Sequence of protein 1:
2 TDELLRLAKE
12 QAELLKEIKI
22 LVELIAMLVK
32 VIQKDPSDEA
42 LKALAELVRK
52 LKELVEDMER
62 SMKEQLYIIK

Sequence of protein 2:
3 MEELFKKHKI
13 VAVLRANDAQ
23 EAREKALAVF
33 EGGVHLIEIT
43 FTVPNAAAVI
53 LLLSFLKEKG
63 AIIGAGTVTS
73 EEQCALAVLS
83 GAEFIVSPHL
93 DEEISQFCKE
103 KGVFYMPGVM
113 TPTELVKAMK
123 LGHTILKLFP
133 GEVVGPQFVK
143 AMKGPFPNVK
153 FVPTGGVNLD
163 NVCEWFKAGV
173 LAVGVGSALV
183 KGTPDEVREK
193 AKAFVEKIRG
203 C

Residue-level contacts at the interface:
Residue A49 in protein 2 interacts with residue L25 in protein 1 (closest heavy-atom distance 3.8 Å).
Residue L53 in protein 2 is in contact with residue A44 in protein 1 (closest heavy-atom distance 4.2 Å).
Residue S82 in protein 2 contacts residue L25 in protein 1 (closest heavy-atom distance 4.1 Å).
Residue E74 in protein 2 interacts with residue I21 in protein 1 (closest heavy-atom distance 4.2 Å).
Residue L54 in protein 2 is in contact with residue A41 in protein 1 (closest heavy-atom distance 3.9 Å).
Residue A48 in protein 2 contacts residue M28 in protein 1 (closest heavy-atom distance 4.7 Å).
Residue L81 in protein 2 is in contact with residue L22 in protein 1 (closest heavy-atom distance 3.7 Å).
Residue L54 in protein 2 contacts residue E40 in protein 1 (closest heavy-atom distance 4.7 Å).
Residue L78 in protein 2 contacts residue I21 in protein 1 (closest heavy-atom distance 3.4 Å).
Residue L81 in protein 2 contacts residue L25 in protein 1 (closest heavy-atom distance 3.9 Å).
Residue A50 in protein 2 contacts residue L29 in protein 1 (closest heavy-atom distance 4.3 Å).
Residue L54 in protein 2 is in contact with residue A44 in protein 1 (closest heavy-atom distance 4.6 Å).
Residue N47 in protein 2 interacts with residue K31 in protein 1 (closest heavy-atom distance 4.0 Å).
Residue L78 in protein 2 is in contact with residue E24 in protein 1 (closest heavy-atom distance 4.2 Å).
Residue A50 in protein 2 is in contact with residue L25 in protein 1 (closest heavy-atom distance 4.1 Å).
Residue A50 in protein 2 is in contact with residue M28 in protein 1 (closest heavy-atom distance 4.3 Å).
Residue N47 in protein 2 is in contact with residue M28 in protein 1 (closest heavy-atom distance 3.9 Å).
Residue A77 in protein 2 interacts with residue I21 in protein 1 (closest heavy-atom distance 4.0 Å).
Residue A49 in protein 2 is in contact with residue M28 in protein 1 (closest heavy-atom distance 4.2 Å).
Residue N47 in protein 2 is in contact with residue V32 in protein 1 (closest heavy-atom distance 3.6 Å).
Residue L53 in protein 2 is in contact with residue L48 in protein 1 (closest heavy-atom distance 3.9 Å).
Residue L78 in protein 2 is in contact with residue L25 in protein 1 (closest heavy-atom distance 3.9 Å).
Residue L54 in protein 2 interacts with residue V32 in protein 1 (closest heavy-atom distance 4.0 Å).
Residue L53 in protein 2 is in contact with residue L25 in protein 1 (closest heavy-atom distance 4.5 Å).
Residue R25 in protein 2 is in contact with residue V32 in protein 1 (closest heavy-atom distance 3.5 Å).
Residue L78 in protein 2 interacts with residue M28 in protein 1 (closest heavy-atom distance 3.7 Å).
Residue Q22 in protein 2 is in contact with residue D36 in protein 1 (closest heavy-atom distance 3.2 Å).
Residue L81 in protein 2 contacts residue K51 in protein 1 (closest heavy-atom distance 4.2 Å).
Residue L81 in protein 2 interacts with residue I21 in protein 1 (closest heavy-atom distance 3.5 Å).
Residue A21 in protein 2 contacts residue V32 in protein 1 (closest heavy-atom distance 4.3 Å).
Residue L54 in protein 2 interacts with residue L29 in protein 1 (closest heavy-atom distance 4.1 Å).
Residue A50 in protein 2 interacts with residue V32 in protein 1 (closest heavy-atom distance 3.7 Å).
Residue R25 in protein 2 is in contact with residue D36 in protein 1 (closest heavy-atom distance 4.2 Å).
Residue L53 in protein 2 is in contact with residue L29 in protein 1 (closest heavy-atom distance 3.8 Å).

These two protein chains interact to form a complex.